Sequence of the second protein:
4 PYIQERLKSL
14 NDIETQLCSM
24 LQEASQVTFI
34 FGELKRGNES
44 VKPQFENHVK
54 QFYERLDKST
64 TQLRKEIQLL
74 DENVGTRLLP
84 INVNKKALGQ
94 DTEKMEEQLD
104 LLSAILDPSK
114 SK

Contacts between the two chains:
Residue Y167 in the first protein contacts residue D60 in the second protein (closest heavy-atom distance 4.7 Å).
Residue R153 in the first protein contacts residue L37 in the second protein (closest heavy-atom distance 4.3 Å).
Residue Y167 in the first protein interacts with residue Y56 in the second protein (closest heavy-atom distance 4.7 Å).
Residue F163 in the first protein is in contact with residue K53 in the second protein (closest heavy-atom distance 4.4 Å).
Residue R153 in the first protein interacts with residue K38 in the second protein (closest heavy-atom distance 3.8 Å).
Residue F163 in the first protein contacts residue Y56 in the second protein (closest heavy-atom distance 4.9 Å).

Sequence of the first protein:
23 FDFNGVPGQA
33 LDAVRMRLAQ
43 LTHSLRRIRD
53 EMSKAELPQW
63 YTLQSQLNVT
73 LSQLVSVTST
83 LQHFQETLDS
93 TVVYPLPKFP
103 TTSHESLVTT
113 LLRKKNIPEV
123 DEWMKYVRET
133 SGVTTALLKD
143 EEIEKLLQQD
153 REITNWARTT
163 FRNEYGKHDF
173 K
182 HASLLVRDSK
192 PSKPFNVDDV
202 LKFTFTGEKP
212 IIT

This data describes a binding interaction between two proteins.